Sequence of the first protein:
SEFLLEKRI

Sequence of the second protein:
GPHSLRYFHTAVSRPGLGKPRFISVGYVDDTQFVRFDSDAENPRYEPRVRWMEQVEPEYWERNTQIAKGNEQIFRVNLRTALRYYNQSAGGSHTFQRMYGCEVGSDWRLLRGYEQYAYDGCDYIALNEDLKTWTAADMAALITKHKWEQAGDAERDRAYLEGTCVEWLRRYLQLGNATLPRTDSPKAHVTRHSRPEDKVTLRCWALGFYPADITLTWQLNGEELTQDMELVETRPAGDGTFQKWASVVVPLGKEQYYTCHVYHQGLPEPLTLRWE

This data describes a binding interaction between two proteins.

Contacts between the two chains:
Residue N64 in the second protein interacts with residue S1 in the first protein (closest heavy-atom distance 3.8 Å).
Residue W148 in the second protein interacts with residue K7 in the first protein (closest heavy-atom distance 3.5 Å).
Residue W134 in the second protein is in contact with residue K7 in the first protein (closest heavy-atom distance 3.9 Å).
Residue H10 in the second protein interacts with residue E2 in the first protein (closest heavy-atom distance 2.6 Å).
Residue I67 in the second protein is in contact with residue F3 in the first protein (closest heavy-atom distance 3.4 Å).
Residue I67 in the second protein interacts with residue L4 in the first protein (closest heavy-atom distance 3.5 Å).
Residue F75 in the second protein contacts residue L5 in the first protein (closest heavy-atom distance 4.2 Å).
Residue Y100 in the second protein interacts with residue E2 in the first protein (closest heavy-atom distance 2.6 Å).
Residue K147 in the second protein interacts with residue R8 in the first protein (closest heavy-atom distance 3.2 Å).
Residue N64 in the second protein contacts residue E2 in the first protein (closest heavy-atom distance 3.1 Å).
Residue Y8 in the second protein interacts with residue S1 in the first protein (closest heavy-atom distance 3.2 Å).
Residue I74 in the second protein interacts with residue K7 in the first protein (closest heavy-atom distance 4.5 Å).
Residue W168 in the second protein interacts with residue S1 in the first protein (closest heavy-atom distance 3.2 Å).
Residue Y160 in the second protein interacts with residue E2 in the first protein (closest heavy-atom distance 4.2 Å).
Residue N71 in the second protein is in contact with residue E2 in the first protein (closest heavy-atom distance 4.5 Å).
Residue Y172 in the second protein interacts with residue S1 in the first protein (closest heavy-atom distance 2.6 Å).
Residue Y60 in the second protein contacts residue S1 in the first protein (closest heavy-atom distance 3.1 Å).
Residue Y160 in the second protein is in contact with residue S1 in the first protein (closest heavy-atom distance 2.8 Å).
Residue N78 in the second protein interacts with residue L5 in the first protein (closest heavy-atom distance 4.6 Å).
Residue R156 in the second protein is in contact with residue E6 in the first protein (closest heavy-atom distance 3.5 Å).
Residue D157 in the second protein interacts with residue F3 in the first protein (closest heavy-atom distance 3.8 Å).
Residue A82 in the second protein interacts with residue I9 in the first protein (closest heavy-atom distance 4.3 Å).
Residue N78 in the second protein interacts with residue K7 in the first protein (closest heavy-atom distance 4.8 Å).
Residue N71 in the second protein interacts with residue L5 in the first protein (closest heavy-atom distance 3.1 Å).
Residue I67 in the second protein is in contact with residue E2 in the first protein (closest heavy-atom distance 3.7 Å).
Residue Y124 in the second protein interacts with residue I9 in the first protein (closest heavy-atom distance 3.2 Å).
Residue N78 in the second protein interacts with residue I9 in the first protein (closest heavy-atom distance 2.9 Å).
Residue I143 in the second protein interacts with residue I9 in the first protein (closest heavy-atom distance 4.7 Å).
Residue W148 in the second protein is in contact with residue R8 in the first protein (closest heavy-atom distance 3.2 Å).
Residue R98 in the second protein is in contact with residue K7 in the first protein (closest heavy-atom distance 4.8 Å).
Residue D157 in the second protein contacts residue K7 in the first protein (closest heavy-atom distance 3.1 Å).
Residue Y117 in the second protein interacts with residue I9 in the first protein (closest heavy-atom distance 4.8 Å).
Residue T164 in the second protein contacts residue S1 in the first protein (closest heavy-atom distance 4.5 Å).
Residue T81 in the second protein contacts residue I9 in the first protein (closest heavy-atom distance 3.6 Å).
Residue R98 in the second protein is in contact with residue L5 in the first protein (closest heavy-atom distance 3.0 Å).
Residue K147 in the second protein contacts residue I9 in the first protein (closest heavy-atom distance 4.0 Å).
Residue Y160 in the second protein contacts residue F3 in the first protein (closest heavy-atom distance 3.6 Å).
Residue I74 in the second protein interacts with residue L5 in the first protein (closest heavy-atom distance 3.5 Å).
Residue F96 in the second protein contacts residue I9 in the first protein (closest heavy-atom distance 3.7 Å).
Residue T144 in the second protein contacts residue I9 in the first protein (closest heavy-atom distance 2.6 Å).
Residue W148 in the second protein is in contact with residue I9 in the first protein (closest heavy-atom distance 3.6 Å).
Residue Y46 in the second protein contacts residue E2 in the first protein (closest heavy-atom distance 2.4 Å).
Residue R98 in the second protein is in contact with residue F3 in the first protein (closest heavy-atom distance 3.6 Å).
Residue E115 in the second protein interacts with residue K7 in the first protein (closest heavy-atom distance 2.8 Å).
Residue Y8 in the second protein is in contact with residue E2 in the first protein (closest heavy-atom distance 3.6 Å).
Residue E115 in the second protein contacts residue F3 in the first protein (closest heavy-atom distance 4.3 Å).
Residue Y100 in the second protein contacts residue F3 in the first protein (closest heavy-atom distance 3.9 Å).
Residue Y117 in the second protein interacts with residue L5 in the first protein (closest heavy-atom distance 3.6 Å).
Residue R156 in the second protein is in contact with residue F3 in the first protein (closest heavy-atom distance 3.5 Å).
Residue D153 in the second protein contacts residue E6 in the first protein (closest heavy-atom distance 4.3 Å).
Residue Y85 in the second protein interacts with residue I9 in the first protein (closest heavy-atom distance 2.7 Å).
Residue G70 in the second protein contacts residue L4 in the first protein (closest heavy-atom distance 3.8 Å).
Residue D153 in the second protein is in contact with residue K7 in the first protein (closest heavy-atom distance 4.0 Å).
Residue N71 in the second protein is in contact with residue L4 in the first protein (closest heavy-atom distance 3.8 Å).
Residue Y117 in the second protein contacts residue K7 in the first protein (closest heavy-atom distance 2.6 Å).
Residue N78 in the second protein interacts with residue R8 in the first protein (closest heavy-atom distance 3.5 Å).
Residue I74 in the second protein interacts with residue L4 in the first protein (closest heavy-atom distance 4.2 Å).
Residue S25 in the second protein interacts with residue E2 in the first protein (closest heavy-atom distance 2.7 Å).
Residue N71 in the second protein interacts with residue F3 in the first protein (closest heavy-atom distance 3.3 Å).
Residue E115 in the second protein contacts residue L5 in the first protein (closest heavy-atom distance 4.2 Å).